This data describes a binding interaction between two proteins.

Sequence of chain A:
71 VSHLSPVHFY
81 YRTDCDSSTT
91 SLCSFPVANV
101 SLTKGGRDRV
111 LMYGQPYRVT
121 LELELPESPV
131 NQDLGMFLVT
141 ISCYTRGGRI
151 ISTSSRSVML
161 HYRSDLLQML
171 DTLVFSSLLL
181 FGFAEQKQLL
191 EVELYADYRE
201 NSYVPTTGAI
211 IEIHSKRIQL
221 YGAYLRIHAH

Sequence of chain B:
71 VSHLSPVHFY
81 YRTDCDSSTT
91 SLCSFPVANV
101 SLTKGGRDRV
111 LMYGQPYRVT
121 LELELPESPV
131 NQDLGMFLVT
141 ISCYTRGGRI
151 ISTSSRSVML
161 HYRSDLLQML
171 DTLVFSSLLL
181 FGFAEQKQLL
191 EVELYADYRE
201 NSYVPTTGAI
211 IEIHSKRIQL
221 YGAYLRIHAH

Residue-level contacts at the interface:
Residue L138 in chain A is in contact with residue Y80 in chain B (closest heavy-atom distance 4.5 Å).
Residue Y162 in chain A contacts residue P129 in chain B (closest heavy-atom distance 3.7 Å).
Residue Y162 in chain A contacts residue Y221 in chain B (closest heavy-atom distance 3.2 Å).
Residue L138 in chain A interacts with residue Y81 in chain B (closest heavy-atom distance 3.5 Å).
Residue R217 in chain A interacts with residue S88 in chain B (closest heavy-atom distance 3.8 Å).
Residue V174 in chain A interacts with residue L180 in chain B (closest heavy-atom distance 4.2 Å).
Residue F95 in chain A interacts with residue T83 in chain B (closest heavy-atom distance 4.5 Å).
Residue M136 in chain A is in contact with residue L220 in chain B (closest heavy-atom distance 3.4 Å).
Residue F175 in chain A contacts residue F181 in chain B (closest heavy-atom distance 4.2 Å).
Residue Y162 in chain A contacts residue Q186 in chain B (closest heavy-atom distance 3.9 Å).
Residue L160 in chain A contacts residue Y221 in chain B (closest heavy-atom distance 4.7 Å).
Residue M136 in chain A contacts residue Q219 in chain B (closest heavy-atom distance 4.0 Å).
Residue R217 in chain A contacts residue T90 in chain B (closest heavy-atom distance 4.7 Å).
Residue S155 in chain A interacts with residue F79 in chain B (closest heavy-atom distance 4.5 Å).
Residue L167 in chain A contacts residue Q186 in chain B (closest heavy-atom distance 3.5 Å).
Residue R163 in chain A contacts residue E185 in chain B (closest heavy-atom distance 4.5 Å).
Residue L170 in chain A interacts with residue T172 in chain B (closest heavy-atom distance 4.0 Å).
Residue H161 in chain A is in contact with residue Y221 in chain B (closest heavy-atom distance 3.2 Å).
Residue S164 in chain A interacts with residue T172 in chain B (closest heavy-atom distance 4.8 Å).
Residue L138 in chain A interacts with residue R82 in chain B (closest heavy-atom distance 4.8 Å).
Residue L166 in chain A interacts with residue M169 in chain B (closest heavy-atom distance 3.9 Å).
Residue H161 in chain A interacts with residue E185 in chain B (closest heavy-atom distance 3.1 Å).
Residue L167 in chain A contacts residue T172 in chain B (closest heavy-atom distance 4.8 Å).
Residue L170 in chain A contacts residue L180 in chain B (closest heavy-atom distance 4.4 Å).
Residue Y162 in chain A contacts residue P126 in chain B (closest heavy-atom distance 4.0 Å).
Residue Y162 in chain A is in contact with residue E127 in chain B (closest heavy-atom distance 3.1 Å).
Residue M159 in chain A contacts residue L220 in chain B (closest heavy-atom distance 4.2 Å).
Residue R163 in chain A contacts residue Q186 in chain B (closest heavy-atom distance 4.6 Å).
Residue S164 in chain A contacts residue Q186 in chain B (closest heavy-atom distance 3.9 Å).
Residue L170 in chain A is in contact with residue L173 in chain B (closest heavy-atom distance 4.6 Å).
Residue M136 in chain A is in contact with residue I218 in chain B (closest heavy-atom distance 3.3 Å).
Residue D133 in chain A contacts residue Q219 in chain B (closest heavy-atom distance 4.3 Å).
Residue H214 in chain A contacts residue T83 in chain B (closest heavy-atom distance 3.9 Å).
Residue Y162 in chain A contacts residue E185 in chain B (closest heavy-atom distance 2.8 Å).
Residue L166 in chain A interacts with residue L173 in chain B (closest heavy-atom distance 4.9 Å).
Residue M159 in chain A is in contact with residue P126 in chain B (closest heavy-atom distance 3.9 Å).
Residue G135 in chain A interacts with residue Q219 in chain B (closest heavy-atom distance 3.7 Å).
Residue S157 in chain A contacts residue Y81 in chain B (closest heavy-atom distance 4.2 Å).
Residue R156 in chain A interacts with residue F79 in chain B (closest heavy-atom distance 4.8 Å).
Residue M136 in chain A is in contact with residue Y81 in chain B (closest heavy-atom distance 3.2 Å).
Residue M159 in chain A interacts with residue Q219 in chain B (closest heavy-atom distance 3.4 Å).
Residue K216 in chain A interacts with residue S87 in chain B (closest heavy-atom distance 4.6 Å).
Residue M159 in chain A is in contact with residue Y221 in chain B (closest heavy-atom distance 4.1 Å).
Residue Y162 in chain A contacts residue S128 in chain B (closest heavy-atom distance 3.8 Å).
Residue L170 in chain A interacts with residue S176 in chain B (closest heavy-atom distance 4.2 Å).
Residue M136 in chain A contacts residue L92 in chain B (closest heavy-atom distance 4.4 Å).
Residue F137 in chain A interacts with residue Y81 in chain B (closest heavy-atom distance 3.8 Å).
Residue G135 in chain A is in contact with residue T90 in chain B (closest heavy-atom distance 4.6 Å).
Residue F175 in chain A contacts residue L180 in chain B (closest heavy-atom distance 3.8 Å).
Residue S155 in chain A is in contact with residue Y80 in chain B (closest heavy-atom distance 3.6 Å).
Residue D133 in chain A interacts with residue T90 in chain B (closest heavy-atom distance 4.0 Å).
Residue M159 in chain A interacts with residue S128 in chain B (closest heavy-atom distance 4.3 Å).
Residue R217 in chain A interacts with residue T89 in chain B (closest heavy-atom distance 2.6 Å).
Residue L167 in chain A contacts residue L179 in chain B (closest heavy-atom distance 3.7 Å).
Residue L138 in chain A interacts with residue T83 in chain B (closest heavy-atom distance 4.0 Å).
Residue L166 in chain A interacts with residue T172 in chain B (closest heavy-atom distance 3.4 Å).
Residue S157 in chain A is in contact with residue F79 in chain B (closest heavy-atom distance 4.1 Å).
Residue R156 in chain A contacts residue H78 in chain B (closest heavy-atom distance 3.2 Å).
Residue L167 in chain A interacts with residue L180 in chain B (closest heavy-atom distance 4.2 Å).
Residue D171 in chain A interacts with residue L180 in chain B (closest heavy-atom distance 4.1 Å).